Sequence of chain A:
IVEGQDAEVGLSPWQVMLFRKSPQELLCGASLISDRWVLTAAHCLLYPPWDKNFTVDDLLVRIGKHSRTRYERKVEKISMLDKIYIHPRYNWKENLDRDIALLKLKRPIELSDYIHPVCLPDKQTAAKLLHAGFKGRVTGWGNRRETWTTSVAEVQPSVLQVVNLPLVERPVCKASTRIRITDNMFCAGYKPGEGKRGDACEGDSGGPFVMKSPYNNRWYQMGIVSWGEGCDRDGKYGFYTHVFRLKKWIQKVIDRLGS

Sequence of chain B:
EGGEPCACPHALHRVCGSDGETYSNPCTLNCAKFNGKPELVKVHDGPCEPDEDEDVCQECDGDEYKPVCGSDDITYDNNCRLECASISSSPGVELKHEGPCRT

These two protein chains interact to form a complex.

Contacts between the two chains:
Residue M80 in chain A is in contact with residue E94 in chain B (closest heavy-atom distance 3.3 Å).
Residue F19 in chain A is in contact with residue I87 in chain B (closest heavy-atom distance 3.6 Å).
Residue W227 in chain A interacts with residue A7 in chain B (closest heavy-atom distance 3.6 Å).
Residue R73 in chain A is in contact with residue C60 in chain B (closest heavy-atom distance 3.4 Å).
Residue Y71 in chain A contacts residue V56 in chain B (closest heavy-atom distance 3.1 Å).
Residue H43 in chain A is in contact with residue P9 in chain B (closest heavy-atom distance 3.1 Å).
Residue S22 in chain A interacts with residue P91 in chain B (closest heavy-atom distance 3.7 Å).
Residue L60 in chain A interacts with residue S86 in chain B (closest heavy-atom distance 3.2 Å).
Residue W227 in chain A interacts with residue C8 in chain B (closest heavy-atom distance 3.2 Å).
Residue R70 in chain A contacts residue E59 in chain B (closest heavy-atom distance 3.1 Å).
Residue E229 in chain A contacts residue G3 in chain B (closest heavy-atom distance 2.8 Å).
Residue Y71 in chain A is in contact with residue C84 in chain B (closest heavy-atom distance 3.6 Å).
Residue G228 in chain A contacts residue C8 in chain B (closest heavy-atom distance 2.6 Å).
Residue Y71 in chain A contacts residue I87 in chain B (closest heavy-atom distance 3.3 Å).
Residue R178 in chain A is in contact with residue E4 in chain B (closest heavy-atom distance 2.8 Å).
Residue K106 in chain A contacts residue E94 in chain B (closest heavy-atom distance 3.4 Å).
Residue H43 in chain A is in contact with residue A11 in chain B (closest heavy-atom distance 3.6 Å).
Residue Q24 in chain A is in contact with residue I87 in chain B (closest heavy-atom distance 3.5 Å).
Residue E202 in chain A contacts residue N25 in chain B (closest heavy-atom distance 3.4 Å).
Residue E202 in chain A contacts residue S24 in chain B (closest heavy-atom distance 3.7 Å).
Residue K21 in chain A is in contact with residue P91 in chain B (closest heavy-atom distance 3.4 Å).
Residue R73 in chain A contacts residue C80 in chain B (closest heavy-atom distance 3.3 Å).
Residue E229 in chain A is in contact with residue A7 in chain B (closest heavy-atom distance 3.4 Å).
Residue I78 in chain A contacts residue I87 in chain B (closest heavy-atom distance 3.7 Å).
Residue G203 in chain A interacts with residue H10 in chain B (closest heavy-atom distance 2.8 Å).
Residue I78 in chain A contacts residue S86 in chain B (closest heavy-atom distance 3.4 Å).
Residue W148 in chain A interacts with residue T22 in chain B (closest heavy-atom distance 3.5 Å).
Residue R178 in chain A contacts residue G2 in chain B (closest heavy-atom distance 2.8 Å).
Residue E229 in chain A is in contact with residue C6 in chain B (closest heavy-atom distance 3.6 Å).
Residue W148 in chain A interacts with residue R14 in chain B (closest heavy-atom distance 3.3 Å).
Residue N143 in chain A interacts with residue S24 in chain B (closest heavy-atom distance 3.0 Å).
Residue S205 in chain A is in contact with residue A11 in chain B (closest heavy-atom distance 3.0 Å).
Residue Y71 in chain A interacts with residue E59 in chain B (closest heavy-atom distance 3.4 Å).
Residue R73 in chain A contacts residue E59 in chain B (closest heavy-atom distance 2.8 Å).
Residue G230 in chain A is in contact with residue C6 in chain B (closest heavy-atom distance 3.6 Å).
Residue I179 in chain A interacts with residue E4 in chain B (closest heavy-atom distance 3.7 Å).
Residue W50 in chain A contacts residue P26 in chain B (closest heavy-atom distance 3.7 Å).
Residue E202 in chain A interacts with residue H10 in chain B (closest heavy-atom distance 2.7 Å).
Residue W148 in chain A is in contact with residue S24 in chain B (closest heavy-atom distance 3.5 Å).
Residue T69 in chain A contacts residue V56 in chain B (closest heavy-atom distance 3.3 Å).
Residue R107 in chain A contacts residue E94 in chain B (closest heavy-atom distance 3.4 Å).
Residue S205 in chain A contacts residue H10 in chain B (closest heavy-atom distance 2.6 Å).
Residue A200 in chain A is in contact with residue H10 in chain B (closest heavy-atom distance 3.6 Å).
Residue E25 in chain A contacts residue R14 in chain B (closest heavy-atom distance 2.9 Å).
Residue G228 in chain A contacts residue A7 in chain B (closest heavy-atom distance 3.2 Å).
Residue E202 in chain A is in contact with residue P9 in chain B (closest heavy-atom distance 3.7 Å).
Residue R62 in chain A interacts with residue I87 in chain B (closest heavy-atom distance 3.2 Å).
Residue S226 in chain A interacts with residue H10 in chain B (closest heavy-atom distance 3.3 Å).
Residue S226 in chain A interacts with residue P9 in chain B (closest heavy-atom distance 3.7 Å).
Residue E72 in chain A interacts with residue E59 in chain B (closest heavy-atom distance 3.4 Å).
Residue Y71 in chain A interacts with residue E83 in chain B (closest heavy-atom distance 3.5 Å).
Residue R70 in chain A is in contact with residue Q58 in chain B (closest heavy-atom distance 3.1 Å).
Residue R73 in chain A interacts with residue D63 in chain B (closest heavy-atom distance 3.3 Å).
Residue T69 in chain A is in contact with residue E54 in chain B (closest heavy-atom distance 3.6 Å).
Residue D204 in chain A is in contact with residue H10 in chain B (closest heavy-atom distance 3.5 Å).
Residue Q24 in chain A contacts residue S88 in chain B (closest heavy-atom distance 3.6 Å).
Residue L26 in chain A contacts residue L12 in chain B (closest heavy-atom distance 3.4 Å).
Residue G203 in chain A contacts residue L12 in chain B (closest heavy-atom distance 3.6 Å).
Residue L27 in chain A is in contact with residue L12 in chain B (closest heavy-atom distance 3.0 Å).
Residue Q24 in chain A interacts with residue P91 in chain B (closest heavy-atom distance 3.3 Å).